Sequence of chain A:
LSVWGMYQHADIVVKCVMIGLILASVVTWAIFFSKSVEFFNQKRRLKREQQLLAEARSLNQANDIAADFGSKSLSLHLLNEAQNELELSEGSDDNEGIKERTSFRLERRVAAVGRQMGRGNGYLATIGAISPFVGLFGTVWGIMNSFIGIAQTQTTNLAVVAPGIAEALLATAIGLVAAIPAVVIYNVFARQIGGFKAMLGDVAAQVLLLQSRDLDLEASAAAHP

Contacts between the two chains:
Residue T181 in chain A is in contact with residue L13 in chain B (closest heavy-atom distance 4.6 Å).
Residue T148 in chain A contacts residue F16 in chain B (closest heavy-atom distance 3.7 Å).
Residue N196 in chain A contacts residue T3 in chain B (closest heavy-atom distance 3.3 Å).
Residue I152 in chain A contacts residue F16 in chain B (closest heavy-atom distance 4.5 Å).
Residue Y195 in chain A is in contact with residue V2 in chain B (closest heavy-atom distance 3.5 Å).
Residue A138 in chain A contacts residue M9 in chain B (closest heavy-atom distance 4.5 Å).
Residue V149 in chain A is in contact with residue F16 in chain B (closest heavy-atom distance 4.5 Å).
Residue F142 in chain A interacts with residue L12 in chain B (closest heavy-atom distance 4.3 Å).
Residue F142 in chain A is in contact with residue M9 in chain B (closest heavy-atom distance 4.8 Å).
Residue P141 in chain A interacts with residue L13 in chain B (closest heavy-atom distance 3.7 Å).
Residue G137 in chain A is in contact with residue M9 in chain B (closest heavy-atom distance 3.8 Å).
Residue V192 in chain A interacts with residue I6 in chain B (closest heavy-atom distance 4.3 Å).
Residue Y195 in chain A interacts with residue T3 in chain B (closest heavy-atom distance 4.7 Å).
Residue L145 in chain A is in contact with residue L12 in chain B (closest heavy-atom distance 4.8 Å).
Residue P141 in chain A contacts residue M9 in chain B (closest heavy-atom distance 3.6 Å).
Residue L145 in chain A contacts residue F16 in chain B (closest heavy-atom distance 3.6 Å).

Sequence of chain B:
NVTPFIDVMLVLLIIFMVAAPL

The following describes two proteins that form a bound complex.